Sequence of chain A:
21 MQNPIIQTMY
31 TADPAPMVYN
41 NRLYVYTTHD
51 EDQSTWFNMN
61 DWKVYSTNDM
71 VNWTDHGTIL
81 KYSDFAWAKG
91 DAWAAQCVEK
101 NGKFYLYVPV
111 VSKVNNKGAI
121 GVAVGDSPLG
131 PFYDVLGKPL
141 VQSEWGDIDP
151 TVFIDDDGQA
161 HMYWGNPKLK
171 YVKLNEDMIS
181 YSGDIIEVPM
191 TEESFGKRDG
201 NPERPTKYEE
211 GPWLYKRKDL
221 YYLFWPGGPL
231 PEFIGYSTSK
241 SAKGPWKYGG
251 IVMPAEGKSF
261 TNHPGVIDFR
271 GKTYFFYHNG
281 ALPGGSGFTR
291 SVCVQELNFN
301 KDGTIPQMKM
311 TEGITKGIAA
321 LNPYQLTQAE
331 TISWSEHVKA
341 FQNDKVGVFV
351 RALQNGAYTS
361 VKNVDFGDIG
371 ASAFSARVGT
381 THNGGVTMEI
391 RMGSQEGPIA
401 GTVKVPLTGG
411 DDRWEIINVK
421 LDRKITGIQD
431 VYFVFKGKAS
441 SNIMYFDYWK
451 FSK

This data describes a binding interaction between two proteins.

Sequence of chain B:
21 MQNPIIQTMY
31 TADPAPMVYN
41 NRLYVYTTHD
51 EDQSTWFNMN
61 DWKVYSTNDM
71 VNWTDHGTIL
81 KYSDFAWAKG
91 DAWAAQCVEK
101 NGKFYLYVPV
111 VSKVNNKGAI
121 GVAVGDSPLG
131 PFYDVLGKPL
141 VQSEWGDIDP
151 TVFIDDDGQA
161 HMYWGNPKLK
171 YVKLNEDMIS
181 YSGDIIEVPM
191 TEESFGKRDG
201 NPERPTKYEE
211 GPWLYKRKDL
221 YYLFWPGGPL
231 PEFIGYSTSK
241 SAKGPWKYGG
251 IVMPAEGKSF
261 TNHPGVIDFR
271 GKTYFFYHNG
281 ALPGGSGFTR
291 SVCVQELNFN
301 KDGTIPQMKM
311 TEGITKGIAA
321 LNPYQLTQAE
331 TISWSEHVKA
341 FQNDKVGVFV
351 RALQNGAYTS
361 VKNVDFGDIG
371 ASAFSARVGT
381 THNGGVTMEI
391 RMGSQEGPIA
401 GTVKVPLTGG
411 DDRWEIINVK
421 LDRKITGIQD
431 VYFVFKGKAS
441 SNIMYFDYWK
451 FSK

Residue-level contacts at the interface:
Residue K113 in chain B contacts residue A86 in chain A (closest heavy-atom distance 4.9 Å).